This data describes a binding interaction between two proteins.

Sequence of protein 1:
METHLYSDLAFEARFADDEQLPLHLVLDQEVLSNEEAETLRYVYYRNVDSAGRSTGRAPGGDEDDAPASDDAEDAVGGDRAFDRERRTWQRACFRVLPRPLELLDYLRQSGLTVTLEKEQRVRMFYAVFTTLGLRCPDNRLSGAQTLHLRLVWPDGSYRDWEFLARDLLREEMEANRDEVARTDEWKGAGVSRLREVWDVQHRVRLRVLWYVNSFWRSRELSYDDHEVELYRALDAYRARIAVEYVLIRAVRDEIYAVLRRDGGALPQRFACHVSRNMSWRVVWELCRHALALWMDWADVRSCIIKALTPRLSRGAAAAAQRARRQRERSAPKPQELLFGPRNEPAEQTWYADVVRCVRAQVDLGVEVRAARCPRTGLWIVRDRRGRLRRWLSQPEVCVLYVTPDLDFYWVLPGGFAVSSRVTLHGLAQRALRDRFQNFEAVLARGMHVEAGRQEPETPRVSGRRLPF

Sequence of protein 2:
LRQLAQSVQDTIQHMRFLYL

Interface contacts:
Residue Y351 in protein 1 contacts residue L2238 in protein 2 (closest heavy-atom distance 3.3 Å).
Residue E347 in protein 1 interacts with residue L2238 in protein 2 (closest heavy-atom distance 3.8 Å).
Residue L350 in protein 1 contacts residue Y2239 in protein 2 (closest heavy-atom distance 3.6 Å).
Residue E347 in protein 1 interacts with residue Y2239 in protein 2 (closest heavy-atom distance 3.4 Å).
Residue E347 in protein 1 contacts residue M2235 in protein 2 (closest heavy-atom distance 3.3 Å).
Residue V348 in protein 1 is in contact with residue L2238 in protein 2 (closest heavy-atom distance 4.3 Å).